These two protein chains interact to form a complex.

Sequence of the first protein:
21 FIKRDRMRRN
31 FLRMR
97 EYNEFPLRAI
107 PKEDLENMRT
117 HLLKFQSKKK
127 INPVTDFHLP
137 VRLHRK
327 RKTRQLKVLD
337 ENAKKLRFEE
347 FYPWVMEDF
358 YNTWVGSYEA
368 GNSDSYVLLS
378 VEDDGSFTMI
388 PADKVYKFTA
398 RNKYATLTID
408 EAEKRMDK

Contacts between the two chains:
Residue E567 in the second protein is in contact with residue E366 in the first protein (closest heavy-atom distance 2.7 Å).
Residue E437 in the second protein interacts with residue T329 in the first protein (closest heavy-atom distance 4.3 Å).
Residue R807 in the second protein contacts residue R24 in the first protein (closest heavy-atom distance 4.1 Å).
Residue G369 in the second protein interacts with residue A367 in the first protein (closest heavy-atom distance 3.0 Å).
Residue I292 in the second protein interacts with residue R398 in the first protein (closest heavy-atom distance 3.5 Å).
Residue D568 in the second protein contacts residue K120 in the first protein (closest heavy-atom distance 4.2 Å).
Residue L74 in the second protein contacts residue K328 in the first protein (closest heavy-atom distance 4.1 Å).
Residue Q325 in the second protein contacts residue Y401 in the first protein (closest heavy-atom distance 2.3 Å).
Residue E437 in the second protein contacts residue R330 in the first protein (closest heavy-atom distance 2.1 Å).
Residue G1042 in the second protein interacts with residue K23 in the first protein (closest heavy-atom distance 4.0 Å).
Residue E368 in the second protein contacts residue F344 in the first protein (closest heavy-atom distance 2.6 Å).
Residue D326 in the second protein is in contact with residue R398 in the first protein (closest heavy-atom distance 2.8 Å).
Residue E1041 in the second protein is in contact with residue I22 in the first protein (closest heavy-atom distance 2.2 Å).
Residue D568 in the second protein contacts residue N369 in the first protein (closest heavy-atom distance 4.3 Å).
Residue I70 in the second protein contacts residue L332 in the first protein (closest heavy-atom distance 3.0 Å).
Residue T68 in the second protein contacts residue L335 in the first protein (closest heavy-atom distance 2.4 Å).
Residue E72 in the second protein is in contact with residue K333 in the first protein (closest heavy-atom distance 3.1 Å).
Residue G369 in the second protein is in contact with residue E366 in the first protein (closest heavy-atom distance 2.5 Å).
Residue E72 in the second protein is in contact with residue Q331 in the first protein (closest heavy-atom distance 2.7 Å).
Residue N1040 in the second protein contacts residue I22 in the first protein (closest heavy-atom distance 3.4 Å).
Residue L71 in the second protein interacts with residue Q331 in the first protein (closest heavy-atom distance 2.8 Å).
Residue E328 in the second protein contacts residue R398 in the first protein (closest heavy-atom distance 3.0 Å).
Residue E368 in the second protein interacts with residue A367 in the first protein (closest heavy-atom distance 3.2 Å).
Residue Q350 in the second protein interacts with residue F347 in the first protein (closest heavy-atom distance 3.5 Å).
Residue D1043 in the second protein is in contact with residue I22 in the first protein (closest heavy-atom distance 3.8 Å).
Residue V436 in the second protein interacts with residue R330 in the first protein (closest heavy-atom distance 4.1 Å).
Residue D1043 in the second protein interacts with residue K23 in the first protein (closest heavy-atom distance 3.9 Å).
Residue E89 in the second protein contacts residue L335 in the first protein (closest heavy-atom distance 4.2 Å).
Residue R327 in the second protein interacts with residue R398 in the first protein (closest heavy-atom distance 4.0 Å).
Residue L69 in the second protein contacts residue L335 in the first protein (closest heavy-atom distance 4.0 Å).
Residue Q73 in the second protein is in contact with residue R330 in the first protein (closest heavy-atom distance 3.4 Å).
Residue E437 in the second protein is in contact with residue Q331 in the first protein (closest heavy-atom distance 4.4 Å).
Residue V323 in the second protein is in contact with residue M413 in the first protein (closest heavy-atom distance 4.1 Å).
Residue T329 in the second protein interacts with residue I406 in the first protein (closest heavy-atom distance 4.2 Å).
Residue G1042 in the second protein interacts with residue I22 in the first protein (closest heavy-atom distance 3.6 Å).
Residue D354 in the second protein interacts with residue F344 in the first protein (closest heavy-atom distance 4.3 Å).
Residue G1042 in the second protein is in contact with residue F21 in the first protein (closest heavy-atom distance 4.3 Å).
Residue L1058 in the second protein is in contact with residue F21 in the first protein (closest heavy-atom distance 3.2 Å).
Residue I70 in the second protein interacts with residue K333 in the first protein (closest heavy-atom distance 3.1 Å).
Residue D568 in the second protein interacts with residue Y373 in the first protein (closest heavy-atom distance 4.0 Å).
Residue Y666 in the second protein interacts with residue R28 in the first protein (closest heavy-atom distance 3.7 Å).
Residue F370 in the second protein is in contact with residue G368 in the first protein (closest heavy-atom distance 3.5 Å).
Residue E72 in the second protein contacts residue L332 in the first protein (closest heavy-atom distance 4.2 Å).
Residue F370 in the second protein is in contact with residue A367 in the first protein (closest heavy-atom distance 3.6 Å).
Residue Y666 in the second protein interacts with residue F31 in the first protein (closest heavy-atom distance 3.8 Å).
Residue I1050 in the second protein contacts residue F21 in the first protein (closest heavy-atom distance 3.3 Å).
Residue E296 in the second protein is in contact with residue Q122 in the first protein (closest heavy-atom distance 2.4 Å).
Residue D1043 in the second protein is in contact with residue F21 in the first protein (closest heavy-atom distance 3.5 Å).
Residue I70 in the second protein interacts with residue L335 in the first protein (closest heavy-atom distance 3.5 Å).
Residue E368 in the second protein is in contact with residue R343 in the first protein (closest heavy-atom distance 4.3 Å).
Residue T805 in the second protein interacts with residue K23 in the first protein (closest heavy-atom distance 4.3 Å).
Residue G369 in the second protein is in contact with residue Y365 in the first protein (closest heavy-atom distance 3.3 Å).
Residue E1041 in the second protein interacts with residue K23 in the first protein (closest heavy-atom distance 2.7 Å).
Residue Y666 in the second protein is in contact with residue M27 in the first protein (closest heavy-atom distance 2.7 Å).
Residue E567 in the second protein contacts residue N369 in the first protein (closest heavy-atom distance 3.4 Å).
Residue F429 in the second protein interacts with residue L332 in the first protein (closest heavy-atom distance 3.3 Å).
Residue V323 in the second protein contacts residue A409 in the first protein (closest heavy-atom distance 4.2 Å).
Residue L367 in the second protein contacts residue K340 in the first protein (closest heavy-atom distance 4.3 Å).
Residue E72 in the second protein is in contact with residue R330 in the first protein (closest heavy-atom distance 3.8 Å).
Residue R327 in the second protein interacts with residue S364 in the first protein (closest heavy-atom distance 3.6 Å).

Sequence of the second protein:
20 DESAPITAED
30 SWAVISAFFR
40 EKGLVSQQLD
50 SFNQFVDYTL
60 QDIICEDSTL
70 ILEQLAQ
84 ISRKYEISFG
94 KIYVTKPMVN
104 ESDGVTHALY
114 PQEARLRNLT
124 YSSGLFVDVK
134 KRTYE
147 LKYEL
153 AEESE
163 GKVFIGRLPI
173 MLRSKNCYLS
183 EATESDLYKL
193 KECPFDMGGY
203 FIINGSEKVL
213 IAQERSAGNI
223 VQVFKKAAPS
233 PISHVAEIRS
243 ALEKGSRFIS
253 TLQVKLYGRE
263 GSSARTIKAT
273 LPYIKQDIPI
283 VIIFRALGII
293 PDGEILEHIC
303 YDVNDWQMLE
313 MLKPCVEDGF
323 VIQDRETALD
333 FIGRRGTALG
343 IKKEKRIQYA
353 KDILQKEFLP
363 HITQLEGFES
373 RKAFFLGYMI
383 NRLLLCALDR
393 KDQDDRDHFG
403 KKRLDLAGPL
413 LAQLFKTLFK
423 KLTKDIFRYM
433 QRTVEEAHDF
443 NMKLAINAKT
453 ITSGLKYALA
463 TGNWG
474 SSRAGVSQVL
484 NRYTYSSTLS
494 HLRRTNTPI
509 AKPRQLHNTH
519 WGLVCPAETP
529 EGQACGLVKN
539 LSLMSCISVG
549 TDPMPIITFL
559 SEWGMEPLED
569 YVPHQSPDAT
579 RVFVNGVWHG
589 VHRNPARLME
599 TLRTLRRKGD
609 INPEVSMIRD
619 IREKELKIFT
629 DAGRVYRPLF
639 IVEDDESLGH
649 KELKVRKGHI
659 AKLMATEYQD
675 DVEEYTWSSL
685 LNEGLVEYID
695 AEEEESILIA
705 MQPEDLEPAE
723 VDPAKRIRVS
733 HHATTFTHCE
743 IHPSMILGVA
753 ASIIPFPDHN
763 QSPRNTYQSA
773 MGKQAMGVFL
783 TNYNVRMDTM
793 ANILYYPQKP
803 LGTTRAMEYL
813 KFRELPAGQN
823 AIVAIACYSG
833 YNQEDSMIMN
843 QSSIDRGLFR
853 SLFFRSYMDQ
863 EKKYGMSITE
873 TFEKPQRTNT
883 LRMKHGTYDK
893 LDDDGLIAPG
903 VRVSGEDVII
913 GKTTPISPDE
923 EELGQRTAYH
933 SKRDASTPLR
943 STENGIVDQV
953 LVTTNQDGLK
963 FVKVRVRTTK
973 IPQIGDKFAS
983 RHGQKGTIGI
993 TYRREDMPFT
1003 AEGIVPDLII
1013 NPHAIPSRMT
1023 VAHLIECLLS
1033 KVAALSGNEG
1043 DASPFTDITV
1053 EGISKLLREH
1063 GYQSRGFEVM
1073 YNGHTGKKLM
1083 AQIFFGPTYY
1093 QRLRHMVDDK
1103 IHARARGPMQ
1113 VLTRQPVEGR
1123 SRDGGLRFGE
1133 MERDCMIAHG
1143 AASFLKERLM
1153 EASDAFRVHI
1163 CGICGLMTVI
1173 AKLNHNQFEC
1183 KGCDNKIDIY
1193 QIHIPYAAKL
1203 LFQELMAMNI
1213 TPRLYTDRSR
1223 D